The following describes two proteins that form a bound complex.

Sequence of the second protein:
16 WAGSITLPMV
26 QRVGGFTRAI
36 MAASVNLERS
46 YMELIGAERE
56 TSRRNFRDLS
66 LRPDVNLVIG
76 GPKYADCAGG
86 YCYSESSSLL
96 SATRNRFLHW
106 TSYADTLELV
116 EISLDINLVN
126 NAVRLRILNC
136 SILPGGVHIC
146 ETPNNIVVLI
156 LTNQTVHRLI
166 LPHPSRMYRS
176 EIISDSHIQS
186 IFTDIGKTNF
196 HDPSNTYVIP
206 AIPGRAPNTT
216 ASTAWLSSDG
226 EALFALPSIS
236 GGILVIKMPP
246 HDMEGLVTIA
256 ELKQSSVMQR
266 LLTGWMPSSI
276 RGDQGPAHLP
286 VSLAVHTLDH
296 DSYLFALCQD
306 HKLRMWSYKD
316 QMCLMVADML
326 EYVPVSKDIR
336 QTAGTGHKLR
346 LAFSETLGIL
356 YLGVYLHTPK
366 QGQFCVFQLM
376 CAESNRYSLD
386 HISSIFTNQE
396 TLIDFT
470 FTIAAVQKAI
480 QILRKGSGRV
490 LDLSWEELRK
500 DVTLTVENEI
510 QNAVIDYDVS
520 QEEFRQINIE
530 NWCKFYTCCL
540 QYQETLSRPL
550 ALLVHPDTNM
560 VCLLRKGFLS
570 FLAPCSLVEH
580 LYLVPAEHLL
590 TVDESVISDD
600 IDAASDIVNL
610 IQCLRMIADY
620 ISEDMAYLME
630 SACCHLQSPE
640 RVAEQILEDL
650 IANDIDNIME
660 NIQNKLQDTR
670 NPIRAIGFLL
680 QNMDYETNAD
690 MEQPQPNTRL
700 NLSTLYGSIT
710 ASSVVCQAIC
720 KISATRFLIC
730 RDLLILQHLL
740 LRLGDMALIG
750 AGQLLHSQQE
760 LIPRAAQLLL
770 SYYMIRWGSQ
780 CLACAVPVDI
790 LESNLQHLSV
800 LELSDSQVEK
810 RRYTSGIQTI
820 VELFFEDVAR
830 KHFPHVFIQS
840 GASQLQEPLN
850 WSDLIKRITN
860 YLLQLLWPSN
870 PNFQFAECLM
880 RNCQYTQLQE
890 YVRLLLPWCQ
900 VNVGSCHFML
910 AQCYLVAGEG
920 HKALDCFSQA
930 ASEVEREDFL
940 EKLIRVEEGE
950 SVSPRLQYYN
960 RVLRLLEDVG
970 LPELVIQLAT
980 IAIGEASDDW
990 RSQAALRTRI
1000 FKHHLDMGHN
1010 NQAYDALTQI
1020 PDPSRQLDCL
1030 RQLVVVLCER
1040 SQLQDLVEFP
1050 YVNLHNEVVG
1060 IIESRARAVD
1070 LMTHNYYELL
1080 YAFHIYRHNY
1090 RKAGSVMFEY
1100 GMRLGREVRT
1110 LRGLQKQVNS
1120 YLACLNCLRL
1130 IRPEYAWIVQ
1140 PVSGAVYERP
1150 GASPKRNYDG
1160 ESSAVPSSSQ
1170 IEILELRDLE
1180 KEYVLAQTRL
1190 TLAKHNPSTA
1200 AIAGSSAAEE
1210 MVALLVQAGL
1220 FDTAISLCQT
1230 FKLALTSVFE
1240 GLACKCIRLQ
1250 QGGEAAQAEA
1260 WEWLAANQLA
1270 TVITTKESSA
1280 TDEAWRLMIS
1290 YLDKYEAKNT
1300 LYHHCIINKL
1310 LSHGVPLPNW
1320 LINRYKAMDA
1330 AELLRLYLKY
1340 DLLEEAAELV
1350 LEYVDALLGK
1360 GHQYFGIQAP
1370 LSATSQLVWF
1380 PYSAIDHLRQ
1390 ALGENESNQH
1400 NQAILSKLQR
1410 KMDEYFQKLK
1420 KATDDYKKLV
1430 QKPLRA

Interface contacts:
Residue Y1080 in the second protein contacts residue V646 in the first protein (closest heavy-atom distance 3.4 Å).
Residue Q1228 in the second protein contacts residue E611 in the first protein (closest heavy-atom distance 2.8 Å).
Residue E1077 in the second protein interacts with residue G649 in the first protein (closest heavy-atom distance 3.6 Å).
Residue Y1120 in the second protein interacts with residue Y596 in the first protein (closest heavy-atom distance 2.9 Å).
Residue Y1182 in the second protein is in contact with residue Y596 in the first protein (closest heavy-atom distance 1.5 Å).
Residue R1128 in the second protein contacts residue M599 in the first protein (closest heavy-atom distance 3.1 Å).
Residue A1122 in the second protein is in contact with residue I645 in the first protein (closest heavy-atom distance 2.0 Å).
Residue L1121 in the second protein interacts with residue A592 in the first protein (closest heavy-atom distance 2.9 Å).
Residue N1118 in the second protein contacts residue E593 in the first protein (closest heavy-atom distance 3.9 Å).
Residue T1273 in the second protein contacts residue D531 in the first protein (closest heavy-atom distance 4.1 Å).
Residue L1121 in the second protein is in contact with residue L641 in the first protein (closest heavy-atom distance 1.5 Å).
Residue A1269 in the second protein is in contact with residue R565 in the first protein (closest heavy-atom distance 4.1 Å).
Residue N1118 in the second protein contacts residue E648 in the first protein (closest heavy-atom distance 4.1 Å).
Residue A1122 in the second protein contacts residue L641 in the first protein (closest heavy-atom distance 4.1 Å).
Residue V1271 in the second protein contacts residue D531 in the first protein (closest heavy-atom distance 1.1 Å).
Residue N1125 in the second protein interacts with residue A638 in the first protein (closest heavy-atom distance 2.8 Å).
Residue R1128 in the second protein is in contact with residue R634 in the first protein (closest heavy-atom distance 3.7 Å).
Residue K1193 in the second protein contacts residue E593 in the first protein (closest heavy-atom distance 2.0 Å).
Residue N1118 in the second protein is in contact with residue Y596 in the first protein (closest heavy-atom distance 3.3 Å).
Residue N1074 in the second protein contacts residue Q652 in the first protein (closest heavy-atom distance 2.8 Å).
Residue N1125 in the second protein interacts with residue I645 in the first protein (closest heavy-atom distance 4.0 Å).
Residue I1084 in the second protein is in contact with residue V646 in the first protein (closest heavy-atom distance 4.1 Å).
Residue Y1080 in the second protein interacts with residue I645 in the first protein (closest heavy-atom distance 3.6 Å).
Residue Q1267 in the second protein is in contact with residue W572 in the first protein (closest heavy-atom distance 3.2 Å).
Residue E1077 in the second protein contacts residue Q652 in the first protein (closest heavy-atom distance 3.2 Å).
Residue R1128 in the second protein contacts residue A638 in the first protein (closest heavy-atom distance 2.9 Å).
Residue Y1294 in the second protein interacts with residue E611 in the first protein (closest heavy-atom distance 1.6 Å).
Residue K1115 in the second protein interacts with residue Q652 in the first protein (closest heavy-atom distance 3.5 Å).
Residue A1269 in the second protein is in contact with residue C569 in the first protein (closest heavy-atom distance 3.7 Å).
Residue Q1186 in the second protein interacts with residue E597 in the first protein (closest heavy-atom distance 4.0 Å).
Residue Q1114 in the second protein is in contact with residue E593 in the first protein (closest heavy-atom distance 3.5 Å).
Residue N1125 in the second protein interacts with residue M599 in the first protein (closest heavy-atom distance 3.8 Å).
Residue Q1228 in the second protein interacts with residue A607 in the first protein (closest heavy-atom distance 3.4 Å).
Residue Q1267 in the second protein interacts with residue D604 in the first protein (closest heavy-atom distance 3.5 Å).
Residue A1122 in the second protein contacts residue Y596 in the first protein (closest heavy-atom distance 3.1 Å).
Residue L1268 in the second protein interacts with residue R565 in the first protein (closest heavy-atom distance 3.9 Å).
Residue L1121 in the second protein contacts residue Y596 in the first protein (closest heavy-atom distance 1.0 Å).
Residue Q1267 in the second protein is in contact with residue R565 in the first protein (closest heavy-atom distance 1.1 Å).
Residue D1221 in the second protein interacts with residue R565 in the first protein (closest heavy-atom distance 1.8 Å).
Residue L1121 in the second protein interacts with residue I645 in the first protein (closest heavy-atom distance 3.1 Å).
Residue N1125 in the second protein contacts residue L641 in the first protein (closest heavy-atom distance 1.6 Å).
Residue T1222 in the second protein contacts residue R600 in the first protein (closest heavy-atom distance 2.2 Å).
Residue N1074 in the second protein interacts with residue E653 in the first protein (closest heavy-atom distance 3.5 Å).
Residue I1272 in the second protein contacts residue D531 in the first protein (closest heavy-atom distance 3.2 Å).
Residue Y1080 in the second protein is in contact with residue A642 in the first protein (closest heavy-atom distance 3.6 Å).
Residue L1129 in the second protein contacts residue A642 in the first protein (closest heavy-atom distance 4.1 Å).
Residue Q1186 in the second protein contacts residue Y596 in the first protein (closest heavy-atom distance 3.4 Å).
Residue N1118 in the second protein contacts residue I645 in the first protein (closest heavy-atom distance 3.2 Å).
Residue N1118 in the second protein interacts with residue A592 in the first protein (closest heavy-atom distance 3.8 Å).
Residue L1042 in the second protein interacts with residue E653 in the first protein (closest heavy-atom distance 1.9 Å).
Residue A1269 in the second protein interacts with residue R532 in the first protein (closest heavy-atom distance 3.8 Å).
Residue N1125 in the second protein is in contact with residue A642 in the first protein (closest heavy-atom distance 2.4 Å).
Residue T1190 in the second protein contacts residue R600 in the first protein (closest heavy-atom distance 3.2 Å).
Residue L1121 in the second protein contacts residue M599 in the first protein (closest heavy-atom distance 3.6 Å).
Residue S1225 in the second protein contacts residue D604 in the first protein (closest heavy-atom distance 4.0 Å).
Residue N1266 in the second protein interacts with residue R565 in the first protein (closest heavy-atom distance 2.8 Å).
Residue Q1186 in the second protein interacts with residue R600 in the first protein (closest heavy-atom distance 3.9 Å).
Residue V1117 in the second protein is in contact with residue Y596 in the first protein (closest heavy-atom distance 2.6 Å).
Residue K1293 in the second protein is in contact with residue E611 in the first protein (closest heavy-atom distance 2.8 Å).
Residue N1125 in the second protein contacts residue L637 in the first protein (closest heavy-atom distance 3.7 Å).

Sequence of the first protein:
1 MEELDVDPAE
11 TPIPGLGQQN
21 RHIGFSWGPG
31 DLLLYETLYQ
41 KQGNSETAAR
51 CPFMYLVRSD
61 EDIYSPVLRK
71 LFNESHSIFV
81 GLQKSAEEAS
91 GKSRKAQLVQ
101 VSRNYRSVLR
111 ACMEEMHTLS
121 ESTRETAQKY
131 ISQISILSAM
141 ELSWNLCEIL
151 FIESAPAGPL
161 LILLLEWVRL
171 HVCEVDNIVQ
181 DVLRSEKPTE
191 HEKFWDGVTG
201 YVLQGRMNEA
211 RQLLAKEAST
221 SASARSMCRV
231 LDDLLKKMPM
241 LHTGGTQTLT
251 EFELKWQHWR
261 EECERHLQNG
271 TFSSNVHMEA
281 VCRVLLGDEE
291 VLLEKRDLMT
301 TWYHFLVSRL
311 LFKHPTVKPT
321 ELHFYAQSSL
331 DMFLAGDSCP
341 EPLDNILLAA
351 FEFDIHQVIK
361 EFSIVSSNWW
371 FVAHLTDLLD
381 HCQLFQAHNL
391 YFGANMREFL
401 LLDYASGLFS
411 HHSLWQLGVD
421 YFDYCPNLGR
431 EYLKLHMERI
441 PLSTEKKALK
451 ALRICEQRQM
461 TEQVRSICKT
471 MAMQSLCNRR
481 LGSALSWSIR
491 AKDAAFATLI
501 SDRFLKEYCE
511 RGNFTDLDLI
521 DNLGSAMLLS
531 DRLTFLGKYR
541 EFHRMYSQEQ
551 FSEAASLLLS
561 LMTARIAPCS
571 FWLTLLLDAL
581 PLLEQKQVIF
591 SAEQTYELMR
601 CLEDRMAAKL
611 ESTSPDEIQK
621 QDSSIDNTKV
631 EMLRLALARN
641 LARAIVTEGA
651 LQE